Sequence of the second protein:
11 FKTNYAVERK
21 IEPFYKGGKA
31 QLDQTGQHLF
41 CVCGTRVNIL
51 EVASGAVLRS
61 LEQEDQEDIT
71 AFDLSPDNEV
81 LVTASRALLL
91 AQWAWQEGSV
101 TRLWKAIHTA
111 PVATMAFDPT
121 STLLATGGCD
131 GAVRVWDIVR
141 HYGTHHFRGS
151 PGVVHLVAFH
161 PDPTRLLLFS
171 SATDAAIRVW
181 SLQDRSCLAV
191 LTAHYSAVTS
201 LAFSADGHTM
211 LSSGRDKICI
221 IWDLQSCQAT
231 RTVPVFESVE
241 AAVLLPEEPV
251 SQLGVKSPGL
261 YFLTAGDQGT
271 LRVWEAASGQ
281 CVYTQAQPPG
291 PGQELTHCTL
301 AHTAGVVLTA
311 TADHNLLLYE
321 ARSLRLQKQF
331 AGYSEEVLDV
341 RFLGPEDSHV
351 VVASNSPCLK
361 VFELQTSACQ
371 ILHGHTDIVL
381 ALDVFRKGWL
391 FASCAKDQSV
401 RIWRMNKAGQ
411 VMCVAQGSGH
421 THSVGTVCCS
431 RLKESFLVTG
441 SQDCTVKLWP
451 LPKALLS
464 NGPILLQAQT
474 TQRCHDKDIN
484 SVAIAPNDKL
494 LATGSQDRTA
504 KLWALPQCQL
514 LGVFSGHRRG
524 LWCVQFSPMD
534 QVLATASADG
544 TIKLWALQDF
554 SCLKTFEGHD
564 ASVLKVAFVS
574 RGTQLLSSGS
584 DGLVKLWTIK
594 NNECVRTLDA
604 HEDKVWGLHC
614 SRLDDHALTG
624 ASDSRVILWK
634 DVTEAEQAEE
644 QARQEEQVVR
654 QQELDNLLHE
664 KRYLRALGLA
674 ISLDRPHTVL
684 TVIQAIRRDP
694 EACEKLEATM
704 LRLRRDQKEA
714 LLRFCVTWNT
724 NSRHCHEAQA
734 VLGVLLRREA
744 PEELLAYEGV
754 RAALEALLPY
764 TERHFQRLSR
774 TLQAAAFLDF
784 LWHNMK

Residue-level contacts at the interface:
Residue G595 in the first protein interacts with residue K217 in the second protein (closest heavy-atom distance 4.9 Å).
Residue G595 in the first protein is in contact with residue D216 in the second protein (closest heavy-atom distance 4.7 Å).

Sequence of the first protein:
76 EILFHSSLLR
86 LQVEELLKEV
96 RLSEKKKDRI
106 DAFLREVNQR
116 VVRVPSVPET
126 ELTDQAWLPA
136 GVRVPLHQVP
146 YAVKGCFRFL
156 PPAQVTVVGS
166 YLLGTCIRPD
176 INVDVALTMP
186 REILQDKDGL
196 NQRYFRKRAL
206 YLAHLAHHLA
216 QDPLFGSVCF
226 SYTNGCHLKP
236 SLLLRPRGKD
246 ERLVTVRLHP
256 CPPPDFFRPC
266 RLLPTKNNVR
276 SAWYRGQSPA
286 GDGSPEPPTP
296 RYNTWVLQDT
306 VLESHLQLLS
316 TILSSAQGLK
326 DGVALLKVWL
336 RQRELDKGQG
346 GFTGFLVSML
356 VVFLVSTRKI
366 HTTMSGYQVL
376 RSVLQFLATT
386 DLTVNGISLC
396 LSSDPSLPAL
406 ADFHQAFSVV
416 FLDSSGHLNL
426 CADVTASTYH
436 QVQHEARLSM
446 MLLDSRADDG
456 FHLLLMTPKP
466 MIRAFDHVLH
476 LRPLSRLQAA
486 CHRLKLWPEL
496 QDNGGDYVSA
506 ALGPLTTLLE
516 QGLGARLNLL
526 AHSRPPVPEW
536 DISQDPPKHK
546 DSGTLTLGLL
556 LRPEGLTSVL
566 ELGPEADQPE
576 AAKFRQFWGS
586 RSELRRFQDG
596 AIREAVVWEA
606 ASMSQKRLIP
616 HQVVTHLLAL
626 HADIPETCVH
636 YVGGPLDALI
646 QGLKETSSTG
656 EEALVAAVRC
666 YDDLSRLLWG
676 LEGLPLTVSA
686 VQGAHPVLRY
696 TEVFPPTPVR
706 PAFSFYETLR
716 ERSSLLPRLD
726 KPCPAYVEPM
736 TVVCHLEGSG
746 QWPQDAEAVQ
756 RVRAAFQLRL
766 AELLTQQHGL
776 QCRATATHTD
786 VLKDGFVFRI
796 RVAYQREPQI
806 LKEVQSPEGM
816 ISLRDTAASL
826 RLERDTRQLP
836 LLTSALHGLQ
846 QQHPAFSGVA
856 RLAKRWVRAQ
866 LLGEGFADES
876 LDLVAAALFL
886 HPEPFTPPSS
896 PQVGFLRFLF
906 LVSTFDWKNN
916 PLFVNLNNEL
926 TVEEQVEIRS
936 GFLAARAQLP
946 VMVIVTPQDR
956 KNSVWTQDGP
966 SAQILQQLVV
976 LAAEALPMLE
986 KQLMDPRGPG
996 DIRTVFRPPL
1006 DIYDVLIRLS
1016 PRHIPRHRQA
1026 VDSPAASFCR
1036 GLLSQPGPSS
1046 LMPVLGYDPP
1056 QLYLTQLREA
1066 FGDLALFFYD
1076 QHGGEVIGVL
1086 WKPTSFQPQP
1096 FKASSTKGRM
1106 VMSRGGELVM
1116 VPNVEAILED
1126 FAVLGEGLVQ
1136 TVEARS

These two protein chains interact to form a complex.